These two protein chains interact to form a complex.

Sequence of protein 1:
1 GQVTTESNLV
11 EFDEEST

Interface contacts:
Residue C87 in protein 2 is in contact with residue V3 in protein 1 (closest heavy-atom distance 3.1 Å).
Residue S37 in protein 2 interacts with residue S16 in protein 1 (closest heavy-atom distance 3.1 Å).
Residue T41 in protein 2 is in contact with residue F12 in protein 1 (closest heavy-atom distance 3.6 Å).
Residue W85 in protein 2 interacts with residue T4 in protein 1 (closest heavy-atom distance 4.1 Å).
Residue R89 in protein 2 is in contact with residue Q2 in protein 1 (closest heavy-atom distance 3.0 Å).
Residue Y22 in protein 2 interacts with residue F12 in protein 1 (closest heavy-atom distance 3.7 Å).
Residue T43 in protein 2 interacts with residue L9 in protein 1 (closest heavy-atom distance 3.6 Å).
Residue R45 in protein 2 contacts residue L9 in protein 1 (closest heavy-atom distance 3.4 Å).
Residue C3 in protein 2 contacts residue S16 in protein 1 (closest heavy-atom distance 3.6 Å).
Residue G83 in protein 2 is in contact with residue S7 in protein 1 (closest heavy-atom distance 3.2 Å).
Residue W85 in protein 2 contacts residue S7 in protein 1 (closest heavy-atom distance 4.0 Å).
Residue G83 in protein 2 is in contact with residue N8 in protein 1 (closest heavy-atom distance 3.1 Å).
Residue S44 in protein 2 is in contact with residue N8 in protein 1 (closest heavy-atom distance 3.6 Å).
Residue R82 in protein 2 is in contact with residue S7 in protein 1 (closest heavy-atom distance 3.3 Å).
Residue K86 in protein 2 is in contact with residue V3 in protein 1 (closest heavy-atom distance 3.7 Å).
Residue R89 in protein 2 is in contact with residue G1 in protein 1 (closest heavy-atom distance 4.1 Å).
Residue C42 in protein 2 is in contact with residue V10 in protein 1 (closest heavy-atom distance 4.0 Å).
Residue T41 in protein 2 contacts residue D13 in protein 1 (closest heavy-atom distance 2.8 Å).
Residue H6 in protein 2 contacts residue S16 in protein 1 (closest heavy-atom distance 4.0 Å).
Residue G38 in protein 2 contacts residue E15 in protein 1 (closest heavy-atom distance 3.8 Å).
Residue K86 in protein 2 interacts with residue T5 in protein 1 (closest heavy-atom distance 2.6 Å).
Residue G38 in protein 2 interacts with residue S16 in protein 1 (closest heavy-atom distance 2.6 Å).
Residue G38 in protein 2 is in contact with residue E14 in protein 1 (closest heavy-atom distance 4.0 Å).
Residue H6 in protein 2 interacts with residue T17 in protein 1 (closest heavy-atom distance 2.4 Å).
Residue R82 in protein 2 contacts residue N8 in protein 1 (closest heavy-atom distance 4.1 Å).
Residue M26 in protein 2 is in contact with residue N8 in protein 1 (closest heavy-atom distance 3.2 Å).
Residue M26 in protein 2 is in contact with residue V10 in protein 1 (closest heavy-atom distance 3.9 Å).
Residue W85 in protein 2 contacts residue T5 in protein 1 (closest heavy-atom distance 3.5 Å).
Residue T43 in protein 2 is in contact with residue V10 in protein 1 (closest heavy-atom distance 3.1 Å).
Residue C42 in protein 2 interacts with residue F12 in protein 1 (closest heavy-atom distance 2.9 Å).
Residue C87 in protein 2 is in contact with residue T4 in protein 1 (closest heavy-atom distance 2.7 Å).
Residue V28 in protein 2 is in contact with residue F12 in protein 1 (closest heavy-atom distance 4.1 Å).
Residue S44 in protein 2 contacts residue L9 in protein 1 (closest heavy-atom distance 3.5 Å).
Residue W85 in protein 2 interacts with residue E6 in protein 1 (closest heavy-atom distance 2.9 Å).
Residue R82 in protein 2 interacts with residue L9 in protein 1 (closest heavy-atom distance 3.7 Å).
Residue F4 in protein 2 is in contact with residue T17 in protein 1 (closest heavy-atom distance 3.6 Å).
Residue W85 in protein 2 interacts with residue N8 in protein 1 (closest heavy-atom distance 3.8 Å).
Residue E84 in protein 2 interacts with residue T5 in protein 1 (closest heavy-atom distance 3.7 Å).
Residue Y22 in protein 2 interacts with residue V10 in protein 1 (closest heavy-atom distance 3.5 Å).
Residue R39 in protein 2 interacts with residue E14 in protein 1 (closest heavy-atom distance 3.3 Å).
Residue K20 in protein 2 interacts with residue E14 in protein 1 (closest heavy-atom distance 3.9 Å).
Residue N49 in protein 2 is in contact with residue N8 in protein 1 (closest heavy-atom distance 3.8 Å).
Residue C87 in protein 2 is in contact with residue Q2 in protein 1 (closest heavy-atom distance 3.7 Å).
Residue E88 in protein 2 interacts with residue V3 in protein 1 (closest heavy-atom distance 3.6 Å).
Residue S37 in protein 2 contacts residue E15 in protein 1 (closest heavy-atom distance 3.1 Å).
Residue Q51 in protein 2 interacts with residue N8 in protein 1 (closest heavy-atom distance 3.5 Å).
Residue K86 in protein 2 contacts residue T4 in protein 1 (closest heavy-atom distance 3.4 Å).
Residue E88 in protein 2 is in contact with residue Q2 in protein 1 (closest heavy-atom distance 3.1 Å).
Residue I40 in protein 2 is in contact with residue E14 in protein 1 (closest heavy-atom distance 2.9 Å).
Residue E84 in protein 2 is in contact with residue E6 in protein 1 (closest heavy-atom distance 3.4 Å).
Residue E88 in protein 2 interacts with residue G1 in protein 1 (closest heavy-atom distance 3.7 Å).
Residue T43 in protein 2 is in contact with residue E11 in protein 1 (closest heavy-atom distance 4.0 Å).
Residue I40 in protein 2 interacts with residue D13 in protein 1 (closest heavy-atom distance 3.2 Å).
Residue F4 in protein 2 interacts with residue S16 in protein 1 (closest heavy-atom distance 3.0 Å).
Residue C42 in protein 2 is in contact with residue E11 in protein 1 (closest heavy-atom distance 3.3 Å).
Residue K65 in protein 2 is in contact with residue E6 in protein 1 (closest heavy-atom distance 2.8 Å).
Residue R39 in protein 2 is in contact with residue D13 in protein 1 (closest heavy-atom distance 2.9 Å).
Residue L33 in protein 2 contacts residue D13 in protein 1 (closest heavy-atom distance 4.1 Å).
Residue E84 in protein 2 contacts residue S7 in protein 1 (closest heavy-atom distance 3.8 Å).
Residue S44 in protein 2 interacts with residue V10 in protein 1 (closest heavy-atom distance 2.8 Å).

Sequence of protein 2:
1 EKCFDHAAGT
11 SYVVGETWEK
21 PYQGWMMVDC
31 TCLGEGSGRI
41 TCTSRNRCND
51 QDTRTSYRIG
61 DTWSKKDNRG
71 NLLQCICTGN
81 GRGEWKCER